Residue-level contacts at the interface:
Residue S42 in protein 1 contacts residue K15 in protein 2 (closest heavy-atom distance 3.3 Å).
Residue A54 in protein 1 is in contact with residue A27 in protein 2 (closest heavy-atom distance 3.3 Å).
Residue G38 in protein 1 is in contact with residue Q36 in protein 2 (closest heavy-atom distance 4.0 Å).
Residue G44 in protein 1 interacts with residue G17 in protein 2 (closest heavy-atom distance 3.4 Å).
Residue T47 in protein 1 contacts residue K20 in protein 2 (closest heavy-atom distance 3.5 Å).
Residue S52 in protein 1 contacts residue H24 in protein 2 (closest heavy-atom distance 3.0 Å).
Residue Q56 in protein 1 is in contact with residue Q29 in protein 2 (closest heavy-atom distance 3.1 Å).
Residue F55 in protein 1 interacts with residue Q29 in protein 2 (closest heavy-atom distance 2.7 Å).
Residue S52 in protein 1 interacts with residue D22 in protein 2 (closest heavy-atom distance 3.9 Å).
Residue K50 in protein 1 is in contact with residue D23 in protein 2 (closest heavy-atom distance 3.4 Å).
Residue G57 in protein 1 is in contact with residue G30 in protein 2 (closest heavy-atom distance 3.0 Å).
Residue G57 in protein 1 interacts with residue F16 in protein 2 (closest heavy-atom distance 3.5 Å).
Residue K50 in protein 1 contacts residue H24 in protein 2 (closest heavy-atom distance 3.0 Å).
Residue A61 in protein 1 contacts residue G33 in protein 2 (closest heavy-atom distance 3.1 Å).
Residue S51 in protein 1 contacts residue H24 in protein 2 (closest heavy-atom distance 3.3 Å).
Residue Q56 in protein 1 interacts with residue F16 in protein 2 (closest heavy-atom distance 3.9 Å).
Residue M59 in protein 1 interacts with residue G33 in protein 2 (closest heavy-atom distance 2.9 Å).
Residue F55 in protein 1 interacts with residue M28 in protein 2 (closest heavy-atom distance 3.7 Å).
Residue R53 in protein 1 is in contact with residue I26 in protein 2 (closest heavy-atom distance 3.3 Å).
Residue T47 in protein 1 contacts residue T21 in protein 2 (closest heavy-atom distance 2.9 Å).
Residue S45 in protein 1 interacts with residue E18 in protein 2 (closest heavy-atom distance 3.1 Å).
Residue T49 in protein 1 interacts with residue H24 in protein 2 (closest heavy-atom distance 3.9 Å).
Residue T49 in protein 1 contacts residue D23 in protein 2 (closest heavy-atom distance 3.2 Å).
Residue F55 in protein 1 interacts with residue A27 in protein 2 (closest heavy-atom distance 3.0 Å).
Residue Q58 in protein 1 contacts residue P37 in protein 2 (closest heavy-atom distance 3.4 Å).
Residue Q58 in protein 1 is in contact with residue I31 in protein 2 (closest heavy-atom distance 3.2 Å).
Residue S52 in protein 1 contacts residue D23 in protein 2 (closest heavy-atom distance 3.7 Å).
Residue S52 in protein 1 contacts residue S25 in protein 2 (closest heavy-atom distance 3.1 Å).
Residue Q41 in protein 1 interacts with residue F16 in protein 2 (closest heavy-atom distance 3.8 Å).
Residue D40 in protein 1 is in contact with residue Q14 in protein 2 (closest heavy-atom distance 3.3 Å).
Residue Q56 in protein 1 contacts residue M19 in protein 2 (closest heavy-atom distance 3.4 Å).
Residue A35 in protein 1 is in contact with residue Q36 in protein 2 (closest heavy-atom distance 3.5 Å).
Residue S42 in protein 1 contacts residue F16 in protein 2 (closest heavy-atom distance 2.8 Å).
Residue T49 in protein 1 is in contact with residue D22 in protein 2 (closest heavy-atom distance 2.6 Å).
Residue M59 in protein 1 interacts with residue V32 in protein 2 (closest heavy-atom distance 3.2 Å).
Residue L46 in protein 1 interacts with residue M19 in protein 2 (closest heavy-atom distance 3.0 Å).
Residue G44 in protein 1 is in contact with residue F16 in protein 2 (closest heavy-atom distance 2.8 Å).
Residue T48 in protein 1 interacts with residue T21 in protein 2 (closest heavy-atom distance 3.0 Å).
Residue Q58 in protein 1 interacts with residue Q14 in protein 2 (closest heavy-atom distance 2.9 Å).
Residue M59 in protein 1 contacts residue I31 in protein 2 (closest heavy-atom distance 3.2 Å).
Residue D60 in protein 1 interacts with residue G33 in protein 2 (closest heavy-atom distance 3.2 Å).
Residue T47 in protein 1 contacts residue M19 in protein 2 (closest heavy-atom distance 3.1 Å).
Residue A61 in protein 1 interacts with residue V34 in protein 2 (closest heavy-atom distance 3.5 Å).
Residue V39 in protein 1 interacts with residue Q14 in protein 2 (closest heavy-atom distance 4.1 Å).
Residue Q41 in protein 1 is in contact with residue Q14 in protein 2 (closest heavy-atom distance 3.3 Å).
Residue D60 in protein 1 interacts with residue V34 in protein 2 (closest heavy-atom distance 3.5 Å).
Residue S52 in protein 1 is in contact with residue T21 in protein 2 (closest heavy-atom distance 3.3 Å).
Residue R53 in protein 1 interacts with residue A27 in protein 2 (closest heavy-atom distance 3.2 Å).
Residue S45 in protein 1 contacts residue M19 in protein 2 (closest heavy-atom distance 3.2 Å).
Residue P37 in protein 1 is in contact with residue Q36 in protein 2 (closest heavy-atom distance 3.3 Å).
Residue S45 in protein 1 is in contact with residue G17 in protein 2 (closest heavy-atom distance 2.8 Å).
Residue G57 in protein 1 is in contact with residue Q29 in protein 2 (closest heavy-atom distance 3.1 Å).
Residue S42 in protein 1 contacts residue Q14 in protein 2 (closest heavy-atom distance 3.0 Å).
Residue T49 in protein 1 is in contact with residue T21 in protein 2 (closest heavy-atom distance 3.0 Å).
Residue R53 in protein 1 contacts residue S25 in protein 2 (closest heavy-atom distance 3.2 Å).
Residue A54 in protein 1 contacts residue M19 in protein 2 (closest heavy-atom distance 3.5 Å).
Residue G57 in protein 1 contacts residue I31 in protein 2 (closest heavy-atom distance 3.4 Å).
Residue A61 in protein 1 contacts residue S63 in protein 2 (closest heavy-atom distance 3.1 Å).
Residue D40 in protein 1 contacts residue G13 in protein 2 (closest heavy-atom distance 3.2 Å).
Residue F43 in protein 1 contacts residue F16 in protein 2 (closest heavy-atom distance 3.7 Å).

Sequence of protein 1:
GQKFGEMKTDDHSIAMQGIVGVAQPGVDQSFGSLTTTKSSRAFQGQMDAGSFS

These two protein chains interact to form a complex.

Sequence of protein 2:
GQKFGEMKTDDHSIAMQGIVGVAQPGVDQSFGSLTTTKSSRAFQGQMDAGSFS